These two protein chains interact to form a complex.

Sequence of protein 2:
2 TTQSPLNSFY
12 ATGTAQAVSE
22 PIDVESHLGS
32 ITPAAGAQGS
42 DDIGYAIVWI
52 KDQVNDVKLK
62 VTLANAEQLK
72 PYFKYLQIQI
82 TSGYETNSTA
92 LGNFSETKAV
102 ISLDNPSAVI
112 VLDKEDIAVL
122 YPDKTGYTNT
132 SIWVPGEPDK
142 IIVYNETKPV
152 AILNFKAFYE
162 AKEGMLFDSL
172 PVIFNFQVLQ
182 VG

Sequence of protein 1:
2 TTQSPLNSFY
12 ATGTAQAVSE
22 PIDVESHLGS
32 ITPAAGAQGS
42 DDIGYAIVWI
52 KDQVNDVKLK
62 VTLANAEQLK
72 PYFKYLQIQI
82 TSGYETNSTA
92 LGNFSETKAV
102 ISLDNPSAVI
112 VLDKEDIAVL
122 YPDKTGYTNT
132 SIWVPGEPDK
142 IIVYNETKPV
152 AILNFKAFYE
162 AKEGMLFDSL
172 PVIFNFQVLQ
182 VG

Interface contacts:
Residue D57 in protein 1 is in contact with residue L167 in protein 2 (closest heavy-atom distance 3.7 Å).
Residue G183 in protein 1 contacts residue D169 in protein 2 (closest heavy-atom distance 3.8 Å).
Residue N56 in protein 1 contacts residue D169 in protein 2 (closest heavy-atom distance 2.6 Å).
Residue D57 in protein 1 contacts residue F168 in protein 2 (closest heavy-atom distance 4.5 Å).
Residue D114 in protein 1 interacts with residue L167 in protein 2 (closest heavy-atom distance 4.8 Å).
Residue Q54 in protein 1 contacts residue D169 in protein 2 (closest heavy-atom distance 4.7 Å).